The following describes two proteins that form a bound complex.

Interface contacts:
Residue K30 in protein 1 contacts residue G10 in protein 2 (closest heavy-atom distance 4.4 Å).
Residue D29 in protein 1 contacts residue P11 in protein 2 (closest heavy-atom distance 3.8 Å).
Residue K30 in protein 1 contacts residue R13 in protein 2 (closest heavy-atom distance 4.0 Å).
Residue T101 in protein 1 contacts residue Y16 in protein 2 (closest heavy-atom distance 4.8 Å).
Residue K30 in protein 1 interacts with residue I9 in protein 2 (closest heavy-atom distance 3.4 Å).
Residue A92 in protein 1 interacts with residue I9 in protein 2 (closest heavy-atom distance 4.3 Å).
Residue T101 in protein 1 is in contact with residue L15 in protein 2 (closest heavy-atom distance 3.4 Å).
Residue Y31 in protein 1 contacts residue G10 in protein 2 (closest heavy-atom distance 3.5 Å).
Residue L103 in protein 1 is in contact with residue I9 in protein 2 (closest heavy-atom distance 3.9 Å).
Residue K30 in protein 1 is in contact with residue P11 in protein 2 (closest heavy-atom distance 4.9 Å).
Residue W90 in protein 1 is in contact with residue I9 in protein 2 (closest heavy-atom distance 3.5 Å).
Residue Y31 in protein 1 interacts with residue I9 in protein 2 (closest heavy-atom distance 2.9 Å).
Residue D29 in protein 1 contacts residue I9 in protein 2 (closest heavy-atom distance 4.3 Å).
Residue Y31 in protein 1 is in contact with residue P11 in protein 2 (closest heavy-atom distance 3.5 Å).
Residue D29 in protein 1 contacts residue G10 in protein 2 (closest heavy-atom distance 3.6 Å).
Residue L103 in protein 1 is in contact with residue L15 in protein 2 (closest heavy-atom distance 3.1 Å).
Residue L103 in protein 1 is in contact with residue Y16 in protein 2 (closest heavy-atom distance 4.1 Å).
Residue W90 in protein 1 is in contact with residue A8 in protein 2 (closest heavy-atom distance 5.0 Å).
Residue L103 in protein 1 is in contact with residue I7 in protein 2 (closest heavy-atom distance 3.7 Å).
Residue D91 in protein 1 is in contact with residue I9 in protein 2 (closest heavy-atom distance 4.8 Å).
Residue Y31 in protein 1 contacts residue A8 in protein 2 (closest heavy-atom distance 3.6 Å).
Residue T101 in protein 1 contacts residue R13 in protein 2 (closest heavy-atom distance 4.6 Å).
Residue S93 in protein 1 interacts with residue R13 in protein 2 (closest heavy-atom distance 4.8 Å).
Residue A92 in protein 1 contacts residue R13 in protein 2 (closest heavy-atom distance 3.7 Å).
Residue A92 in protein 1 interacts with residue L15 in protein 2 (closest heavy-atom distance 4.2 Å).
Residue W90 in protein 1 interacts with residue I7 in protein 2 (closest heavy-atom distance 3.9 Å).

Sequence of protein 1:
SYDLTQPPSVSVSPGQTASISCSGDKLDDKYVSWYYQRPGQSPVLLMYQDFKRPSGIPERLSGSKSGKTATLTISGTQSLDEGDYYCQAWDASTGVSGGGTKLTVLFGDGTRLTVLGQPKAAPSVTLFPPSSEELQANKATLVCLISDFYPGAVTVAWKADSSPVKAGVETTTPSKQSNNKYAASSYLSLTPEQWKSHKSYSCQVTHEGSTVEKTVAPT

Sequence of protein 2:
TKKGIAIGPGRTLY